Sequence of protein 2:
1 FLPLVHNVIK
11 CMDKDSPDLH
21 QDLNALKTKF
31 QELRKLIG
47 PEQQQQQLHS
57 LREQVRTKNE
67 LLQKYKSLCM

Sequence of protein 1:
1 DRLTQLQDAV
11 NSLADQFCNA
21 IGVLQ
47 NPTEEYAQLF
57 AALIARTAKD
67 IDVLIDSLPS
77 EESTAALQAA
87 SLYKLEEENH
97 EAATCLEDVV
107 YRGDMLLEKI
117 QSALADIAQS

These two protein chains interact to form a complex.

Contacts between the two chains:
Residue S126 in protein 1 is in contact with residue L67 in protein 2 (closest heavy-atom distance 4.1 Å).